Sequence of protein 2:
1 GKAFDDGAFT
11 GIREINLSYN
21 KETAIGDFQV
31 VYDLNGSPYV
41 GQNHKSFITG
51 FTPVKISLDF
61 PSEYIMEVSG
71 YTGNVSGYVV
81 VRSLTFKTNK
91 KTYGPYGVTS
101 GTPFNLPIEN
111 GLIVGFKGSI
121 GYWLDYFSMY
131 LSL

Sequence of protein 1:
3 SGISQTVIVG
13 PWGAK

Contacts between the two chains:
Residue T72 in protein 2 contacts residue W14 in protein 1 (closest heavy-atom distance 4.3 Å).
Residue L106 in protein 2 interacts with residue V11 in protein 1 (closest heavy-atom distance 3.7 Å).
Residue L131 in protein 2 contacts residue V11 in protein 1 (closest heavy-atom distance 3.8 Å).
Residue Y130 in protein 2 contacts residue V9 in protein 1 (closest heavy-atom distance 3.3 Å).
Residue V81 in protein 2 interacts with residue W14 in protein 1 (closest heavy-atom distance 4.0 Å).
Residue S128 in protein 2 interacts with residue I10 in protein 1 (closest heavy-atom distance 3.9 Å).
Residue V79 in protein 2 interacts with residue A16 in protein 1 (closest heavy-atom distance 3.1 Å).
Residue S128 in protein 2 contacts residue V11 in protein 1 (closest heavy-atom distance 3.2 Å).
Residue S128 in protein 2 is in contact with residue W14 in protein 1 (closest heavy-atom distance 4.6 Å).
Residue F127 in protein 2 contacts residue W14 in protein 1 (closest heavy-atom distance 2.9 Å).
Residue M129 in protein 2 interacts with residue W14 in protein 1 (closest heavy-atom distance 3.5 Å).
Residue A8 in protein 2 is in contact with residue T8 in protein 1 (closest heavy-atom distance 3.8 Å).
Residue F104 in protein 2 is in contact with residue W14 in protein 1 (closest heavy-atom distance 3.5 Å).
Residue F127 in protein 2 contacts residue G12 in protein 1 (closest heavy-atom distance 4.3 Å).
Residue L131 in protein 2 is in contact with residue T8 in protein 1 (closest heavy-atom distance 3.1 Å).
Residue Y126 in protein 2 contacts residue P13 in protein 1 (closest heavy-atom distance 4.1 Å).
Residue S128 in protein 2 is in contact with residue P13 in protein 1 (closest heavy-atom distance 3.1 Å).
Residue M129 in protein 2 is in contact with residue V9 in protein 1 (closest heavy-atom distance 4.0 Å).
Residue F127 in protein 2 contacts residue P13 in protein 1 (closest heavy-atom distance 3.1 Å).
Residue V79 in protein 2 contacts residue G15 in protein 1 (closest heavy-atom distance 3.8 Å).
Residue L131 in protein 2 is in contact with residue V9 in protein 1 (closest heavy-atom distance 2.9 Å).
Residue Y126 in protein 2 is in contact with residue K17 in protein 1 (closest heavy-atom distance 3.9 Å).
Residue L131 in protein 2 contacts residue I10 in protein 1 (closest heavy-atom distance 4.8 Å).
Residue D125 in protein 2 interacts with residue G15 in protein 1 (closest heavy-atom distance 3.4 Å).
Residue K117 in protein 2 contacts residue I10 in protein 1 (closest heavy-atom distance 4.4 Å).
Residue D125 in protein 2 contacts residue A16 in protein 1 (closest heavy-atom distance 2.7 Å).
Residue V81 in protein 2 contacts residue G15 in protein 1 (closest heavy-atom distance 4.4 Å).
Residue D125 in protein 2 interacts with residue W14 in protein 1 (closest heavy-atom distance 4.3 Å).
Residue M129 in protein 2 contacts residue I10 in protein 1 (closest heavy-atom distance 3.4 Å).
Residue S132 in protein 2 interacts with residue T8 in protein 1 (closest heavy-atom distance 4.8 Å).
Residue S128 in protein 2 interacts with residue G12 in protein 1 (closest heavy-atom distance 3.4 Å).
Residue V114 in protein 2 interacts with residue T8 in protein 1 (closest heavy-atom distance 4.4 Å).
Residue Y126 in protein 2 contacts residue G15 in protein 1 (closest heavy-atom distance 4.0 Å).
Residue Y126 in protein 2 is in contact with residue W14 in protein 1 (closest heavy-atom distance 3.0 Å).
Residue F127 in protein 2 interacts with residue V11 in protein 1 (closest heavy-atom distance 4.8 Å).
Residue M129 in protein 2 is in contact with residue V11 in protein 1 (closest heavy-atom distance 2.9 Å).
Residue L106 in protein 2 is in contact with residue W14 in protein 1 (closest heavy-atom distance 4.2 Å).
Residue Y130 in protein 2 contacts residue T8 in protein 1 (closest heavy-atom distance 3.9 Å).
Residue T72 in protein 2 contacts residue G15 in protein 1 (closest heavy-atom distance 3.5 Å).
Residue Y130 in protein 2 contacts residue I10 in protein 1 (closest heavy-atom distance 3.6 Å).
Residue Y126 in protein 2 contacts residue A16 in protein 1 (closest heavy-atom distance 3.5 Å).

The following describes two proteins that form a bound complex.